Contacts between the two chains:
Residue N815 in protein 1 is in contact with residue F153 in protein 2 (closest heavy-atom distance 3.3 Å).
Residue F817 in protein 1 interacts with residue F153 in protein 2 (closest heavy-atom distance 3.4 Å).
Residue K906 in protein 1 is in contact with residue K149 in protein 2 (closest heavy-atom distance 3.2 Å).
Residue F817 in protein 1 contacts residue L113 in protein 2 (closest heavy-atom distance 3.5 Å).
Residue V865 in protein 1 is in contact with residue L111 in protein 2 (closest heavy-atom distance 4.5 Å).
Residue R839 in protein 1 interacts with residue L111 in protein 2 (closest heavy-atom distance 3.3 Å).
Residue F817 in protein 1 interacts with residue G112 in protein 2 (closest heavy-atom distance 3.6 Å).
Residue D864 in protein 1 contacts residue K149 in protein 2 (closest heavy-atom distance 4.1 Å).
Residue R839 in protein 1 contacts residue K110 in protein 2 (closest heavy-atom distance 3.7 Å).
Residue V863 in protein 1 interacts with residue K149 in protein 2 (closest heavy-atom distance 3.3 Å).
Residue K842 in protein 1 contacts residue K115 in protein 2 (closest heavy-atom distance 3.5 Å).
Residue N815 in protein 1 is in contact with residue G160 in protein 2 (closest heavy-atom distance 4.0 Å).

Sequence of protein 2:
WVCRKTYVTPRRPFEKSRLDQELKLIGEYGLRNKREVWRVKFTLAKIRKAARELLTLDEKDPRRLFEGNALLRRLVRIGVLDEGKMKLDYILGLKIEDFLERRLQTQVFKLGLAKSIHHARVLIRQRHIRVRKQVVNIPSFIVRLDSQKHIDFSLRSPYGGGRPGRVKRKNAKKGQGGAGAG

Sequence of protein 1:
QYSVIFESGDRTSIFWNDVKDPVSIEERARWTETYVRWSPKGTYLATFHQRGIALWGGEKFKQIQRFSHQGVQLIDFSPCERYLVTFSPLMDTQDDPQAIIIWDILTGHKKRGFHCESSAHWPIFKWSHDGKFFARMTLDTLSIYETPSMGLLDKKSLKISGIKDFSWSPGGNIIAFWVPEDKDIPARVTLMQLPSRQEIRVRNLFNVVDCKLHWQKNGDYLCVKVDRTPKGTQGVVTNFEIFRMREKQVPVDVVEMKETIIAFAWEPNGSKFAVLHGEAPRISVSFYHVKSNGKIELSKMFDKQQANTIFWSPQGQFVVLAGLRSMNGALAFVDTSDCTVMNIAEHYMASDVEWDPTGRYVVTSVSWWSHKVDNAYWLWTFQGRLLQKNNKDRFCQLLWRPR

This data describes a binding interaction between two proteins.